Sequence of the first protein:
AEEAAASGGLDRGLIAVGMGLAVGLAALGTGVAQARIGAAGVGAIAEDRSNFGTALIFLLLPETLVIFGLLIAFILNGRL

Sequence of the second protein:
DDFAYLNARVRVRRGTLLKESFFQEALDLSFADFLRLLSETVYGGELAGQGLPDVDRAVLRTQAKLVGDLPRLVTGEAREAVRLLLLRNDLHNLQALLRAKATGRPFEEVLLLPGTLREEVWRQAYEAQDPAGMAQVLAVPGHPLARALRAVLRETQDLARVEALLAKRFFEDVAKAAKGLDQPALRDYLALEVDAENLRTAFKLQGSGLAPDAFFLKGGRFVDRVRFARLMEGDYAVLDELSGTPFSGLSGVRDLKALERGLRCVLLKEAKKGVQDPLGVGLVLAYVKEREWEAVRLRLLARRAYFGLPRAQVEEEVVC

Residue-level contacts at the interface:
Residue D3 in the second protein contacts residue R55 in the first protein (closest heavy-atom distance 3.4 Å).
Residue L75 in the second protein is in contact with residue A58 in the first protein (closest heavy-atom distance 4.8 Å).
Residue L75 in the second protein contacts residue G62 in the first protein (closest heavy-atom distance 4.9 Å).
Residue D3 in the second protein interacts with residue A58 in the first protein (closest heavy-atom distance 4.9 Å).
Residue D3 in the second protein contacts residue A59 in the first protein (closest heavy-atom distance 4.4 Å).
Residue L75 in the second protein is in contact with residue A59 in the first protein (closest heavy-atom distance 3.7 Å).

This data describes a binding interaction between two proteins.